Sequence of chain B:
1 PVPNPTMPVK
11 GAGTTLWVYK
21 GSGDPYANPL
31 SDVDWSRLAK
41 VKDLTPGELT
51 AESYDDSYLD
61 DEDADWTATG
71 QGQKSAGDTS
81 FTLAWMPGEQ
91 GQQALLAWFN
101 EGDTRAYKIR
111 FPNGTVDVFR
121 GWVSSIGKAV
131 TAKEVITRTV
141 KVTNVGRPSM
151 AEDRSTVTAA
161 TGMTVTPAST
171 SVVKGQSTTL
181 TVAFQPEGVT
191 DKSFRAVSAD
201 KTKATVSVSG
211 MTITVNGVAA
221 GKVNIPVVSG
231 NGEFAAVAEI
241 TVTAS

Sequence of chain A:
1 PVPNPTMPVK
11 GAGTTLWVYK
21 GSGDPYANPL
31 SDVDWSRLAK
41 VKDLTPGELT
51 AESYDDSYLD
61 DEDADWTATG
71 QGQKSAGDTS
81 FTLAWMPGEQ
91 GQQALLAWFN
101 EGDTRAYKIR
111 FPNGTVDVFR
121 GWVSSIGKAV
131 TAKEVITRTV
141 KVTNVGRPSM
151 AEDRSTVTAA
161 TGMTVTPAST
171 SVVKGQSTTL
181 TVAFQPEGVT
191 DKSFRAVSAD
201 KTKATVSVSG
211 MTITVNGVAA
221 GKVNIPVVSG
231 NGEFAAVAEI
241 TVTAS

These two protein chains interact to form a complex.

Interface contacts:
Residue K128 in chain B is in contact with residue F111 in chain A (closest heavy-atom distance 3.7 Å).
Residue Q73 in chain B is in contact with residue T67 in chain A (closest heavy-atom distance 3.5 Å).
Residue N100 in chain B interacts with residue R147 in chain A (closest heavy-atom distance 3.5 Å).
Residue S124 in chain B interacts with residue A51 in chain A (closest heavy-atom distance 3.1 Å).
Residue M86 in chain B contacts residue T6 in chain A (closest heavy-atom distance 3.3 Å).
Residue W122 in chain B is in contact with residue T69 in chain A (closest heavy-atom distance 3.6 Å).
Residue A235 in chain B interacts with residue V197 in chain A (closest heavy-atom distance 3.5 Å).
Residue K128 in chain B contacts residue D117 in chain A (closest heavy-atom distance 2.9 Å).
Residue V145 in chain B is in contact with residue T69 in chain A (closest heavy-atom distance 3.6 Å).
Residue Q93 in chain B contacts residue S155 in chain A (closest heavy-atom distance 3.5 Å).
Residue G146 in chain B is in contact with residue W66 in chain A (closest heavy-atom distance 3.4 Å).
Residue S75 in chain B contacts residue T67 in chain A (closest heavy-atom distance 3.3 Å).
Residue I136 in chain B is in contact with residue V9 in chain A (closest heavy-atom distance 2.9 Å).
Residue Q73 in chain B contacts residue A64 in chain A (closest heavy-atom distance 3.2 Å).
Residue K40 in chain B contacts residue P8 in chain A (closest heavy-atom distance 3.7 Å).
Residue A235 in chain B contacts residue P226 in chain A (closest heavy-atom distance 3.7 Å).
Residue G232 in chain B is in contact with residue V197 in chain A (closest heavy-atom distance 3.1 Å).
Residue P87 in chain B contacts residue P5 in chain A (closest heavy-atom distance 3.3 Å).
Residue G88 in chain B is in contact with residue P5 in chain A (closest heavy-atom distance 3.0 Å).
Residue Q90 in chain B interacts with residue V157 in chain A (closest heavy-atom distance 3.1 Å).
Residue I126 in chain B is in contact with residue L49 in chain A (closest heavy-atom distance 2.8 Å).
Residue V123 in chain B interacts with residue Q71 in chain A (closest heavy-atom distance 3.2 Å).
Residue K74 in chain B is in contact with residue W66 in chain A (closest heavy-atom distance 3.3 Å).
Residue S125 in chain B contacts residue E48 in chain A (closest heavy-atom distance 2.5 Å).
Residue A235 in chain B interacts with residue A199 in chain A (closest heavy-atom distance 3.5 Å).
Residue R195 in chain B contacts residue S229 in chain A (closest heavy-atom distance 3.6 Å).
Residue K74 in chain B interacts with residue D65 in chain A (closest heavy-atom distance 2.9 Å).
Residue K201 in chain B contacts residue E233 in chain A (closest heavy-atom distance 2.9 Å).
Residue V228 in chain B contacts residue V228 in chain A (closest heavy-atom distance 3.7 Å).
Residue W122 in chain B interacts with residue G70 in chain A (closest heavy-atom distance 3.6 Å).
Residue N100 in chain B interacts with residue K74 in chain A (closest heavy-atom distance 3.2 Å).
Residue V135 in chain B contacts residue V9 in chain A (closest heavy-atom distance 3.2 Å).
Residue W85 in chain B contacts residue E152 in chain A (closest heavy-atom distance 3.4 Å).
Residue G88 in chain B interacts with residue T190 in chain A (closest heavy-atom distance 3.0 Å).
Residue S124 in chain B contacts residue T50 in chain A (closest heavy-atom distance 3.4 Å).
Residue E134 in chain B is in contact with residue K10 in chain A (closest heavy-atom distance 3.5 Å).
Residue F99 in chain B contacts residue Q71 in chain A (closest heavy-atom distance 3.2 Å).
Residue A132 in chain B interacts with residue A12 in chain A (closest heavy-atom distance 3.4 Å).
Residue V197 in chain B interacts with residue G232 in chain A (closest heavy-atom distance 3.2 Å).
Residue W85 in chain B interacts with residue F111 in chain A (closest heavy-atom distance 3.5 Å).
Residue V237 in chain B interacts with residue P226 in chain A (closest heavy-atom distance 3.7 Å).
Residue P87 in chain B interacts with residue S155 in chain A (closest heavy-atom distance 3.4 Å).
Residue G102 in chain B contacts residue Q71 in chain A (closest heavy-atom distance 3.2 Å).
Residue D32 in chain B is in contact with residue R195 in chain A (closest heavy-atom distance 2.5 Å).
Residue E134 in chain B is in contact with residue G11 in chain A (closest heavy-atom distance 3.4 Å).
Residue I126 in chain B interacts with residue E48 in chain A (closest heavy-atom distance 3.2 Å).
Residue T131 in chain B is in contact with residue G11 in chain A (closest heavy-atom distance 2.9 Å).
Residue Q90 in chain B interacts with residue T190 in chain A (closest heavy-atom distance 3.0 Å).
Residue F99 in chain B interacts with residue K74 in chain A (closest heavy-atom distance 3.7 Å).
Residue M86 in chain B interacts with residue P5 in chain A (closest heavy-atom distance 3.5 Å).
Residue G146 in chain B is in contact with residue T67 in chain A (closest heavy-atom distance 3.3 Å).
Residue E233 in chain B contacts residue K201 in chain A (closest heavy-atom distance 3.3 Å).
Residue W85 in chain B contacts residue T115 in chain A (closest heavy-atom distance 3.2 Å).
Residue R138 in chain B contacts residue E152 in chain A (closest heavy-atom distance 3.3 Å).
Residue K74 in chain B contacts residue T67 in chain A (closest heavy-atom distance 3.2 Å).
Residue P226 in chain B is in contact with residue A235 in chain A (closest heavy-atom distance 3.7 Å).
Residue W85 in chain B interacts with residue N113 in chain A (closest heavy-atom distance 3.1 Å).
Residue S125 in chain B is in contact with residue L49 in chain A (closest heavy-atom distance 3.2 Å).
Residue P226 in chain B interacts with residue P226 in chain A (closest heavy-atom distance 3.7 Å).
Residue E89 in chain B is in contact with residue T6 in chain A (closest heavy-atom distance 3.6 Å).